Sequence of the first protein:
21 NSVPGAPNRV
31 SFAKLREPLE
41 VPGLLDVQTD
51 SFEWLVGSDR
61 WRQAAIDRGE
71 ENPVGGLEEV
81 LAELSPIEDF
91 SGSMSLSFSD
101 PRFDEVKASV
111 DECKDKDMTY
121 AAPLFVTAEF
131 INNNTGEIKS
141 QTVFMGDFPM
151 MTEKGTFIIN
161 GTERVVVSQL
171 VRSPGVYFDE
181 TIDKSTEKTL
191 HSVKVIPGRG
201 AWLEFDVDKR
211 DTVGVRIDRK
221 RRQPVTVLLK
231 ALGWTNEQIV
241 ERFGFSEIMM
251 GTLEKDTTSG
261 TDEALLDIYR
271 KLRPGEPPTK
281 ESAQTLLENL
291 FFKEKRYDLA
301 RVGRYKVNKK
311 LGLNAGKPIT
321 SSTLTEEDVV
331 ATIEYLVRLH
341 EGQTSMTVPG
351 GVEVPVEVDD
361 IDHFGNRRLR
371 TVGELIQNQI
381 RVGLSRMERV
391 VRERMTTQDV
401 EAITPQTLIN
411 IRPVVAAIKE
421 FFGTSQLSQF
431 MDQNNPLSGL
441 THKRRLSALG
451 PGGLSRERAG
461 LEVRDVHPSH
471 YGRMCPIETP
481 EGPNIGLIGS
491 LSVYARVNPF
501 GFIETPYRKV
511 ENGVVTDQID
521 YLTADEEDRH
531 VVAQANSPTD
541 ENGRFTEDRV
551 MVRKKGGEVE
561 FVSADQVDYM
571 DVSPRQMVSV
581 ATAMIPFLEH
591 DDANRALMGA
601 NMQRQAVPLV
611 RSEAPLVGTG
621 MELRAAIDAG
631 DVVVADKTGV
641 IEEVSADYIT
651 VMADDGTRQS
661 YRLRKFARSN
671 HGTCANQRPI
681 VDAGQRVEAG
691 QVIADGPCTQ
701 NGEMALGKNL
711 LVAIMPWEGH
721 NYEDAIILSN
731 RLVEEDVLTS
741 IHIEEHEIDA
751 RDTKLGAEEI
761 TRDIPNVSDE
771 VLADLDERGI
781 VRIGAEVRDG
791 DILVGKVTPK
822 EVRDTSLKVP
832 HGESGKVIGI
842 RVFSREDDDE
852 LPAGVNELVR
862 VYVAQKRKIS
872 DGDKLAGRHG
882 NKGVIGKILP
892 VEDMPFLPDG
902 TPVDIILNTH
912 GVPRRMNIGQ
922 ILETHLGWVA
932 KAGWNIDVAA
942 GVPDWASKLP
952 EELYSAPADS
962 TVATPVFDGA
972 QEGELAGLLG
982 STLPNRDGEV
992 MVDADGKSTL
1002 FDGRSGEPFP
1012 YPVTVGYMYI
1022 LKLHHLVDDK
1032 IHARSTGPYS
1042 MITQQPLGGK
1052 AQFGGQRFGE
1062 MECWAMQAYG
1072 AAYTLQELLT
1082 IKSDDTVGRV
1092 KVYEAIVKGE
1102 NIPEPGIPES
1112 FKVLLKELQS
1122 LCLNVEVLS

Sequence of the second protein:
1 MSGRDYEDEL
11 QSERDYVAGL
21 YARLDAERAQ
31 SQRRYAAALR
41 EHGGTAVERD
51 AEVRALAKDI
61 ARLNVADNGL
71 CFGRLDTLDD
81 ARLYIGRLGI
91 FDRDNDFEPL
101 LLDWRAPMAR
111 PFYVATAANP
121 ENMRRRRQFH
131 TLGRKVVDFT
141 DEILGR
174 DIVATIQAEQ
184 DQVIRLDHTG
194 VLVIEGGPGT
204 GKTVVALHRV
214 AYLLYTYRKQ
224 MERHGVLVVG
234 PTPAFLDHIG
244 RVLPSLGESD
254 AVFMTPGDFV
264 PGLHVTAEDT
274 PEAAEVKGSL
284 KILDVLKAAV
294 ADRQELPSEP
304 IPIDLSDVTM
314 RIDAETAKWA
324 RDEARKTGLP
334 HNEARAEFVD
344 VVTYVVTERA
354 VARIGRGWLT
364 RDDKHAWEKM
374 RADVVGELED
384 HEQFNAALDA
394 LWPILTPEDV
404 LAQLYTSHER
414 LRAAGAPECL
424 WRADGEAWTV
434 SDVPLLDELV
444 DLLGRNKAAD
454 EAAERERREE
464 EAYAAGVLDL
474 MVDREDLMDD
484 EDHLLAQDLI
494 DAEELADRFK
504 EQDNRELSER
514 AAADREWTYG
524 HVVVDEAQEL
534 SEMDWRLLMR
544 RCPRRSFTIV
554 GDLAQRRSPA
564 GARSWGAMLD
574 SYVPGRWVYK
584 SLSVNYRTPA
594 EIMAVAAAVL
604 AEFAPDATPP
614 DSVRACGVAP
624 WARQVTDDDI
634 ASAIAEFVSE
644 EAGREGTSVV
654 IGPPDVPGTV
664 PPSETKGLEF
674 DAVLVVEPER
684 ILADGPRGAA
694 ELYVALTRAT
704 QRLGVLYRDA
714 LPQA

Contacts between the two chains:
Residue W1065 in the first protein contacts residue L473 in the second protein (closest heavy-atom distance 3.5 Å).
Residue T186 in the first protein is in contact with residue W520 in the second protein (closest heavy-atom distance 3.5 Å).
Residue E481 in the first protein interacts with residue D485 in the second protein (closest heavy-atom distance 3.3 Å).
Residue P483 in the first protein contacts residue D485 in the second protein (closest heavy-atom distance 3.6 Å).
Residue H1026 in the first protein interacts with residue E484 in the second protein (closest heavy-atom distance 2.6 Å).
Residue H340 in the first protein contacts residue H227 in the second protein (closest heavy-atom distance 4.0 Å).
Residue E247 in the first protein contacts residue P546 in the second protein (closest heavy-atom distance 3.4 Å).
Residue E481 in the first protein interacts with residue E484 in the second protein (closest heavy-atom distance 2.8 Å).
Residue P483 in the first protein interacts with residue L487 in the second protein (closest heavy-atom distance 3.9 Å).
Residue R210 in the first protein is in contact with residue R543 in the second protein (closest heavy-atom distance 2.9 Å).
Residue R456 in the first protein is in contact with residue Q490 in the second protein (closest heavy-atom distance 3.0 Å).
Residue T189 in the first protein contacts residue R226 in the second protein (closest heavy-atom distance 3.9 Å).
Residue M250 in the first protein is in contact with residue R579 in the second protein (closest heavy-atom distance 3.1 Å).
Residue D211 in the first protein contacts residue R547 in the second protein (closest heavy-atom distance 2.8 Å).
Residue R210 in the first protein contacts residue P546 in the second protein (closest heavy-atom distance 3.8 Å).
Residue R210 in the first protein is in contact with residue E519 in the second protein (closest heavy-atom distance 2.6 Å).
Residue E247 in the first protein contacts residue R547 in the second protein (closest heavy-atom distance 3.2 Å).
Residue K188 in the first protein interacts with residue W520 in the second protein (closest heavy-atom distance 3.9 Å).
Residue D211 in the first protein is in contact with residue T521 in the second protein (closest heavy-atom distance 3.7 Å).
Residue M1062 in the first protein is in contact with residue L473 in the second protein (closest heavy-atom distance 4.0 Å).
Residue K209 in the first protein interacts with residue E519 in the second protein (closest heavy-atom distance 3.4 Å).
Residue A459 in the first protein contacts residue L492 in the second protein (closest heavy-atom distance 3.8 Å).
Residue R210 in the first protein contacts residue T521 in the second protein (closest heavy-atom distance 3.4 Å).
Residue I182 in the first protein contacts residue R226 in the second protein (closest heavy-atom distance 3.6 Å).
Residue K883 in the first protein contacts residue D483 in the second protein (closest heavy-atom distance 2.3 Å).
Residue K209 in the first protein is in contact with residue T521 in the second protein (closest heavy-atom distance 2.9 Å).
Residue R1058 in the first protein interacts with residue D479 in the second protein (closest heavy-atom distance 3.0 Å).
Residue E187 in the first protein is in contact with residue R513 in the second protein (closest heavy-atom distance 2.5 Å).
Residue R1058 in the first protein contacts residue D476 in the second protein (closest heavy-atom distance 4.2 Å).
Residue K188 in the first protein interacts with residue R226 in the second protein (closest heavy-atom distance 3.8 Å).
Residue G342 in the first protein contacts residue Q223 in the second protein (closest heavy-atom distance 3.4 Å).
Residue I485 in the first protein contacts residue L487 in the second protein (closest heavy-atom distance 3.8 Å).
Residue K188 in the first protein interacts with residue T521 in the second protein (closest heavy-atom distance 2.7 Å).
Residue E341 in the first protein is in contact with residue Q223 in the second protein (closest heavy-atom distance 4.1 Å).
Residue S185 in the first protein is in contact with residue R513 in the second protein (closest heavy-atom distance 2.9 Å).
Residue T189 in the first protein interacts with residue H227 in the second protein (closest heavy-atom distance 3.6 Å).
Residue H340 in the first protein interacts with residue Q223 in the second protein (closest heavy-atom distance 4.0 Å).
Residue G482 in the first protein interacts with residue D485 in the second protein (closest heavy-atom distance 3.6 Å).
Residue K184 in the first protein interacts with residue D500 in the second protein (closest heavy-atom distance 3.5 Å).
Residue I248 in the first protein is in contact with residue R547 in the second protein (closest heavy-atom distance 4.2 Å).
Residue E187 in the first protein is in contact with residue R226 in the second protein (closest heavy-atom distance 3.2 Å).
Residue G482 in the first protein contacts residue L487 in the second protein (closest heavy-atom distance 3.6 Å).
Residue E481 in the first protein interacts with residue H486 in the second protein (closest heavy-atom distance 3.2 Å).
Residue Q605 in the first protein is in contact with residue E484 in the second protein (closest heavy-atom distance 3.8 Å).
Residue D211 in the first protein interacts with residue Y522 in the second protein (closest heavy-atom distance 4.1 Å).
Residue P483 in the first protein contacts residue R477 in the second protein (closest heavy-atom distance 3.5 Å).
Residue R456 in the first protein interacts with residue D491 in the second protein (closest heavy-atom distance 4.0 Å).
Residue E481 in the first protein is in contact with residue L487 in the second protein (closest heavy-atom distance 3.9 Å).
Residue D211 in the first protein is in contact with residue P546 in the second protein (closest heavy-atom distance 4.0 Å).
Residue R464 in the first protein interacts with residue D491 in the second protein (closest heavy-atom distance 3.0 Å).
Residue E247 in the first protein is in contact with residue R548 in the second protein (closest heavy-atom distance 2.9 Å).
Residue K188 in the first protein is in contact with residue H227 in the second protein (closest heavy-atom distance 3.2 Å).
Residue H340 in the first protein contacts residue R547 in the second protein (closest heavy-atom distance 3.7 Å).
Residue P483 in the first protein interacts with residue D491 in the second protein (closest heavy-atom distance 3.7 Å).
Residue G482 in the first protein interacts with residue H486 in the second protein (closest heavy-atom distance 4.0 Å).
Residue R464 in the first protein contacts residue L487 in the second protein (closest heavy-atom distance 3.7 Å).
Residue R464 in the first protein is in contact with residue L492 in the second protein (closest heavy-atom distance 3.1 Å).
Residue K875 in the first protein interacts with residue D483 in the second protein (closest heavy-atom distance 3.7 Å).
Residue A459 in the first protein is in contact with residue D491 in the second protein (closest heavy-atom distance 3.5 Å).
Residue G460 in the first protein is in contact with residue L492 in the second protein (closest heavy-atom distance 3.1 Å).

These two protein chains interact to form a complex.